This data describes a binding interaction between two proteins.

Contacts between the two chains:
Residue N100 in protein 2 contacts residue E3 in protein 1 (closest heavy-atom distance 3.5 Å).
Residue Y98 in protein 2 contacts residue L2 in protein 1 (closest heavy-atom distance 3.7 Å).
Residue N100 in protein 2 is in contact with residue D5 in protein 1 (closest heavy-atom distance 3.0 Å).
Residue Y51 in protein 2 contacts residue W7 in protein 1 (closest heavy-atom distance 4.9 Å).
Residue N100 in protein 2 contacts residue A8 in protein 1 (closest heavy-atom distance 3.5 Å).
Residue Y105 in protein 2 contacts residue L2 in protein 1 (closest heavy-atom distance 4.2 Å).
Residue Y101 in protein 2 contacts residue A8 in protein 1 (closest heavy-atom distance 3.5 Å).
Residue Y101 in protein 2 contacts residue D5 in protein 1 (closest heavy-atom distance 2.8 Å).
Residue G99 in protein 2 interacts with residue L2 in protein 1 (closest heavy-atom distance 4.0 Å).
Residue N100 in protein 2 is in contact with residue L4 in protein 1 (closest heavy-atom distance 3.4 Å).
Residue Y33 in protein 2 contacts residue L1 in protein 1 (closest heavy-atom distance 4.1 Å).
Residue L102 in protein 2 contacts residue W7 in protein 1 (closest heavy-atom distance 4.0 Å).
Residue L102 in protein 2 is in contact with residue D5 in protein 1 (closest heavy-atom distance 2.8 Å).
Residue A104 in protein 2 interacts with residue L2 in protein 1 (closest heavy-atom distance 3.8 Å).
Residue Y101 in protein 2 contacts residue W7 in protein 1 (closest heavy-atom distance 3.4 Å).
Residue Y33 in protein 2 interacts with residue L2 in protein 1 (closest heavy-atom distance 3.4 Å).
Residue N100 in protein 2 interacts with residue L2 in protein 1 (closest heavy-atom distance 3.1 Å).

Sequence of protein 2:
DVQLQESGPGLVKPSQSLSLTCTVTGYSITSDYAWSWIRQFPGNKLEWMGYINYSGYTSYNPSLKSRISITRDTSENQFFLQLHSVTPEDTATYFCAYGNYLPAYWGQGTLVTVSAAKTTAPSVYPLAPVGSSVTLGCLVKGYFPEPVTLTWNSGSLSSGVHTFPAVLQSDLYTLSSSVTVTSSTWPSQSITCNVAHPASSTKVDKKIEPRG

Sequence of protein 1:
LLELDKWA